Sequence of protein 2:
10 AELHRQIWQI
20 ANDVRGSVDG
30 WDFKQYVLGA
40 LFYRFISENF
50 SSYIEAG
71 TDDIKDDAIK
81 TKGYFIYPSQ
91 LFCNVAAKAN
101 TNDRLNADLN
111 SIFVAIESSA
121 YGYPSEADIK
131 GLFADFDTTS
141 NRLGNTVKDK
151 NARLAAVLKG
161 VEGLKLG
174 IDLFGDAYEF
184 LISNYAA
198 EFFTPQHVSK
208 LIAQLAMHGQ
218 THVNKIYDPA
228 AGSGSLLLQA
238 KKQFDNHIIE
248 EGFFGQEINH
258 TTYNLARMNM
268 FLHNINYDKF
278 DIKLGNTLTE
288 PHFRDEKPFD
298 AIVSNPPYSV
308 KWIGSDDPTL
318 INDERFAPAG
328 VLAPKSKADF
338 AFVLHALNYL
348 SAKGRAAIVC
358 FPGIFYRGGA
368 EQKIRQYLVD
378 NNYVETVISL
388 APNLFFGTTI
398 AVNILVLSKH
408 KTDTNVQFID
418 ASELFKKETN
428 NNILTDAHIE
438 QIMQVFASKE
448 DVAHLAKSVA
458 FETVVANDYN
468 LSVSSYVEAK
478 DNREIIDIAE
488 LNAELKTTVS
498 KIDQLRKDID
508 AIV

Contacts between the two chains:
Residue I483 in protein 2 is in contact with residue V510 in protein 1 (closest heavy-atom distance 4.2 Å).
Residue Q501 in protein 2 contacts residue K498 in protein 1 (closest heavy-atom distance 3.3 Å).
Residue K498 in protein 2 is in contact with residue K498 in protein 1 (closest heavy-atom distance 3.1 Å).
Residue K498 in protein 2 is in contact with residue Q501 in protein 1 (closest heavy-atom distance 4.1 Å).
Residue Q501 in protein 2 contacts residue T494 in protein 1 (closest heavy-atom distance 4.5 Å).
Residue T494 in protein 2 interacts with residue Q501 in protein 1 (closest heavy-atom distance 4.4 Å).

The following describes two proteins that form a bound complex.

Sequence of protein 1:
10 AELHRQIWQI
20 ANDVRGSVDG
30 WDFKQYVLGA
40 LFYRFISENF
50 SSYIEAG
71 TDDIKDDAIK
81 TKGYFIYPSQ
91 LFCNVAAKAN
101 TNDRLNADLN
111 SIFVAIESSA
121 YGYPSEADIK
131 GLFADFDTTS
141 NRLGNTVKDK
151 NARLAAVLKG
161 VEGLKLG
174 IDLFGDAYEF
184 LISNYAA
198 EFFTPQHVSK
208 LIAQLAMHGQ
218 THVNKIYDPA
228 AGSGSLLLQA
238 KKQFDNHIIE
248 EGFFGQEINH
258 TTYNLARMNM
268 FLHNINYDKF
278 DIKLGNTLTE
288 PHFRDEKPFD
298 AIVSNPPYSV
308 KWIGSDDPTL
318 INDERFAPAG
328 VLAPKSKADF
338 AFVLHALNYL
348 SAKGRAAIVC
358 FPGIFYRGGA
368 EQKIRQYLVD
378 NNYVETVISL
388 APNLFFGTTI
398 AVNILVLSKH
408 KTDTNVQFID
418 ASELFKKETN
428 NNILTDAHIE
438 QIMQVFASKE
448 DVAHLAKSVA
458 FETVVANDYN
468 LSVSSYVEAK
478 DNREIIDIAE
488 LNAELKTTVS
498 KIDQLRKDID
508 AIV